Sequence of chain B:
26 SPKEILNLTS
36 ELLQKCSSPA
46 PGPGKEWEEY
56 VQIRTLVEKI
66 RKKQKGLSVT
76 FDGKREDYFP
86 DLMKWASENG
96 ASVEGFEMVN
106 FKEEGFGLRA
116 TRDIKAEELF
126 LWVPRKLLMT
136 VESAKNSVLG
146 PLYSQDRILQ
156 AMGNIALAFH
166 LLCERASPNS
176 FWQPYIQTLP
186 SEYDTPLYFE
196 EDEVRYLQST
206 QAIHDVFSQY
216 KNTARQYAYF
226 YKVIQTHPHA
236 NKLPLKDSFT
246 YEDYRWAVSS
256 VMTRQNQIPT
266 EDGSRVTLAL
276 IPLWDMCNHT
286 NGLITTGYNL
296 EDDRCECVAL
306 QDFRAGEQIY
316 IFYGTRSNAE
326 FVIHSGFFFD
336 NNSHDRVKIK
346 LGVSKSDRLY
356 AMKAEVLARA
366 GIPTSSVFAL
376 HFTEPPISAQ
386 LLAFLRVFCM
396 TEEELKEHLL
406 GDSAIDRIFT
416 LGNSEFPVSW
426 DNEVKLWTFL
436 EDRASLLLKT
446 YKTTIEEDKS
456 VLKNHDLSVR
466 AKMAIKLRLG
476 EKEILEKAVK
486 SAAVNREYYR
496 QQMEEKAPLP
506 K

Sequence of chain A:
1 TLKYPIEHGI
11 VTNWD

Contacts between the two chains:
Residue H329 in chain B contacts residue V11 in chain A (closest heavy-atom distance 3.9 Å).
Residue Q221 in chain B contacts residue W14 in chain A (closest heavy-atom distance 3.0 Å).
Residue R220 in chain B interacts with residue D15 in chain A (closest heavy-atom distance 3.5 Å).
Residue Q262 in chain B is in contact with residue I10 in chain A (closest heavy-atom distance 3.9 Å).
Residue G319 in chain B is in contact with residue E7 in chain A (closest heavy-atom distance 4.1 Å).
Residue N159 in chain B interacts with residue N13 in chain A (closest heavy-atom distance 3.0 Å).
Residue T291 in chain B interacts with residue L2 in chain A (closest heavy-atom distance 3.3 Å).
Residue R321 in chain B is in contact with residue V11 in chain A (closest heavy-atom distance 3.5 Å).
Residue W279 in chain B interacts with residue I6 in chain A (closest heavy-atom distance 3.8 Å).
Residue M257 in chain B contacts residue G9 in chain A (closest heavy-atom distance 4.0 Å).
Residue Q260 in chain B interacts with residue H8 in chain A (closest heavy-atom distance 4.0 Å).
Residue T258 in chain B is in contact with residue H8 in chain A (closest heavy-atom distance 3.5 Å).
Residue R321 in chain B contacts residue G9 in chain A (closest heavy-atom distance 3.1 Å).
Residue Q260 in chain B contacts residue T12 in chain A (closest heavy-atom distance 3.1 Å).
Residue T291 in chain B is in contact with residue I6 in chain A (closest heavy-atom distance 2.9 Å).
Residue M257 in chain B interacts with residue W14 in chain A (closest heavy-atom distance 3.8 Å).
Residue N217 in chain B contacts residue W14 in chain A (closest heavy-atom distance 3.4 Å).
Residue G292 in chain B contacts residue I6 in chain A (closest heavy-atom distance 3.8 Å).
Residue R321 in chain B is in contact with residue I10 in chain A (closest heavy-atom distance 3.8 Å).
Residue N159 in chain B contacts residue W14 in chain A (closest heavy-atom distance 3.3 Å).
Residue I276 in chain B contacts residue I6 in chain A (closest heavy-atom distance 3.9 Å).
Residue L295 in chain B is in contact with residue Y4 in chain A (closest heavy-atom distance 3.9 Å).
Residue R321 in chain B is in contact with residue H8 in chain A (closest heavy-atom distance 2.8 Å).
Residue I160 in chain B is in contact with residue W14 in chain A (closest heavy-atom distance 4.0 Å).
Residue V253 in chain B contacts residue W14 in chain A (closest heavy-atom distance 3.7 Å).
Residue N261 in chain B contacts residue I6 in chain A (closest heavy-atom distance 3.8 Å).
Residue D280 in chain B is in contact with residue H8 in chain A (closest heavy-atom distance 3.0 Å).
Residue C282 in chain B contacts residue H8 in chain A (closest heavy-atom distance 4.0 Å).
Residue Q260 in chain B is in contact with residue W14 in chain A (closest heavy-atom distance 3.9 Å).
Residue N261 in chain B is in contact with residue I10 in chain A (closest heavy-atom distance 4.0 Å).
Residue T290 in chain B interacts with residue L2 in chain A (closest heavy-atom distance 4.0 Å).
Residue T291 in chain B interacts with residue P5 in chain A (closest heavy-atom distance 3.5 Å).
Residue Q260 in chain B interacts with residue G9 in chain A (closest heavy-atom distance 2.8 Å).
Residue Y293 in chain B contacts residue I6 in chain A (closest heavy-atom distance 3.9 Å).
Residue M157 in chain B contacts residue W14 in chain A (closest heavy-atom distance 3.7 Å).
Residue I263 in chain B contacts residue I6 in chain A (closest heavy-atom distance 4.0 Å).
Residue C300 in chain B is in contact with residue I6 in chain A (closest heavy-atom distance 4.0 Å).
Residue G292 in chain B is in contact with residue L2 in chain A (closest heavy-atom distance 3.8 Å).
Residue M157 in chain B contacts residue D15 in chain A (closest heavy-atom distance 3.7 Å).
Residue N159 in chain B contacts residue T12 in chain A (closest heavy-atom distance 2.8 Å).
Residue N217 in chain B interacts with residue D15 in chain A (closest heavy-atom distance 3.0 Å).
Residue V256 in chain B interacts with residue W14 in chain A (closest heavy-atom distance 3.9 Å).
Residue Y318 in chain B contacts residue E7 in chain A (closest heavy-atom distance 3.1 Å).
Residue W279 in chain B contacts residue H8 in chain A (closest heavy-atom distance 3.6 Å).
Residue I289 in chain B contacts residue P5 in chain A (closest heavy-atom distance 4.1 Å).
Residue R259 in chain B contacts residue G9 in chain A (closest heavy-atom distance 4.1 Å).
Residue Q260 in chain B is in contact with residue E7 in chain A (closest heavy-atom distance 3.6 Å).
Residue Y318 in chain B contacts residue H8 in chain A (closest heavy-atom distance 3.3 Å).
Residue M157 in chain B contacts residue N13 in chain A (closest heavy-atom distance 3.3 Å).
Residue Y293 in chain B is in contact with residue Y4 in chain A (closest heavy-atom distance 2.9 Å).
Residue I316 in chain B contacts residue H8 in chain A (closest heavy-atom distance 4.0 Å).
Residue N261 in chain B interacts with residue H8 in chain A (closest heavy-atom distance 3.4 Å).
Residue I289 in chain B contacts residue L2 in chain A (closest heavy-atom distance 4.0 Å).
Residue P264 in chain B contacts residue Y4 in chain A (closest heavy-atom distance 3.8 Å).
Residue G292 in chain B interacts with residue Y4 in chain A (closest heavy-atom distance 3.3 Å).
Residue N261 in chain B contacts residue E7 in chain A (closest heavy-atom distance 3.3 Å).
Residue R321 in chain B contacts residue E7 in chain A (closest heavy-atom distance 2.9 Å).
Residue Q260 in chain B is in contact with residue I10 in chain A (closest heavy-atom distance 3.3 Å).
Residue I289 in chain B is in contact with residue I6 in chain A (closest heavy-atom distance 3.7 Å).
Residue N261 in chain B contacts residue G9 in chain A (closest heavy-atom distance 3.8 Å).

These two protein chains interact to form a complex.